The following describes two proteins that form a bound complex.

Sequence of the first protein:
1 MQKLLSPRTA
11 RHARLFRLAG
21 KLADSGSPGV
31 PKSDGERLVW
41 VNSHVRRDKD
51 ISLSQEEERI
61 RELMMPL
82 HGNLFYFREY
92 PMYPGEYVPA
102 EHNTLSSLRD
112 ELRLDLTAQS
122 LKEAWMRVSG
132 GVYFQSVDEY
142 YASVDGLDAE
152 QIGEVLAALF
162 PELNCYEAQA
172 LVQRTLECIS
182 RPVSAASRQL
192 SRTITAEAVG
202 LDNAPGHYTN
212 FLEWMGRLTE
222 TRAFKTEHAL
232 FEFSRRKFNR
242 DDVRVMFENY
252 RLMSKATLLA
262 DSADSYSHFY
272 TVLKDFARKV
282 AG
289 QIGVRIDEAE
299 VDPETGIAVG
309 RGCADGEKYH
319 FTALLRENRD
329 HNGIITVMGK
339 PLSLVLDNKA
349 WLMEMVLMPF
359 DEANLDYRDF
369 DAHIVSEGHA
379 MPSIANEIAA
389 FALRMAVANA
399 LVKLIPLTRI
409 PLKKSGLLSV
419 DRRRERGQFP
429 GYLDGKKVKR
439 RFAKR

Sequence of the second protein:
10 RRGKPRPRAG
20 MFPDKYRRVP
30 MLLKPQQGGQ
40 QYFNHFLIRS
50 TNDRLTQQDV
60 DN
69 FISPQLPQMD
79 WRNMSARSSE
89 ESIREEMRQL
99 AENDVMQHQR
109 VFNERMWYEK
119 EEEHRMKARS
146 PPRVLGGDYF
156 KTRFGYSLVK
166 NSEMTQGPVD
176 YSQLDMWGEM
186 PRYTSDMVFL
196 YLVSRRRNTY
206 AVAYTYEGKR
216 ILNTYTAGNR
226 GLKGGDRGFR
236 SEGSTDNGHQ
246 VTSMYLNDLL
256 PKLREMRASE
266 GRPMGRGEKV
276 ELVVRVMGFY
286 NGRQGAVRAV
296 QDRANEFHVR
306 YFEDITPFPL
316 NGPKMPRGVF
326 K

Interface contacts:
Residue E90 in the first protein interacts with residue N111 in the second protein (closest heavy-atom distance 3.3 Å).
Residue V129 in the first protein interacts with residue F69 in the second protein (closest heavy-atom distance 3.7 Å).
Residue E90 in the first protein is in contact with residue R108 in the second protein (closest heavy-atom distance 3.6 Å).
Residue K412 in the first protein contacts residue L31 in the second protein (closest heavy-atom distance 3.9 Å).
Residue F161 in the first protein contacts residue Q73 in the second protein (closest heavy-atom distance 3.7 Å).
Residue F389 in the first protein interacts with residue L32 in the second protein (closest heavy-atom distance 3.8 Å).
Residue R421 in the first protein interacts with residue V28 in the second protein (closest heavy-atom distance 3.5 Å).
Residue E360 in the first protein interacts with residue Q39 in the second protein (closest heavy-atom distance 3.0 Å).
Residue K411 in the first protein is in contact with residue L31 in the second protein (closest heavy-atom distance 3.3 Å).
Residue M93 in the first protein interacts with residue R108 in the second protein (closest heavy-atom distance 3.8 Å).
Residue L160 in the first protein is in contact with residue L74 in the second protein (closest heavy-atom distance 3.8 Å).
Residue R89 in the first protein interacts with residue N111 in the second protein (closest heavy-atom distance 3.3 Å).
Residue K412 in the first protein is in contact with residue Q39 in the second protein (closest heavy-atom distance 3.8 Å).
Residue L106 in the first protein is in contact with residue F110 in the second protein (closest heavy-atom distance 3.9 Å).
Residue L106 in the first protein contacts residue Q107 in the second protein (closest heavy-atom distance 3.2 Å).
Residue M93 in the first protein interacts with residue Q105 in the second protein (closest heavy-atom distance 3.4 Å).
Residue S413 in the first protein interacts with residue Q39 in the second protein (closest heavy-atom distance 3.9 Å).
Residue V99 in the first protein interacts with residue Q105 in the second protein (closest heavy-atom distance 3.5 Å).
Residue S417 in the first protein contacts residue P29 in the second protein (closest heavy-atom distance 3.9 Å).
Residue T105 in the first protein is in contact with residue R108 in the second protein (closest heavy-atom distance 2.7 Å).
Residue F440 in the first protein contacts residue G12 in the second protein (closest heavy-atom distance 3.6 Å).
Residue E90 in the first protein is in contact with residue V109 in the second protein (closest heavy-atom distance 3.2 Å).
Residue D359 in the first protein interacts with residue Q40 in the second protein (closest heavy-atom distance 3.3 Å).
Residue M356 in the first protein interacts with residue Q35 in the second protein (closest heavy-atom distance 3.7 Å).
Residue E62 in the first protein interacts with residue R48 in the second protein (closest heavy-atom distance 2.3 Å).
Residue V418 in the first protein contacts residue P29 in the second protein (closest heavy-atom distance 3.4 Å).
Residue P92 in the first protein contacts residue R108 in the second protein (closest heavy-atom distance 3.6 Å).
Residue E97 in the first protein interacts with residue R108 in the second protein (closest heavy-atom distance 2.5 Å).
Residue R421 in the first protein contacts residue Y25 in the second protein (closest heavy-atom distance 4.0 Å).
Residue L115 in the first protein contacts residue M82 in the second protein (closest heavy-atom distance 3.5 Å).
Residue F440 in the first protein is in contact with residue R11 in the second protein (closest heavy-atom distance 3.5 Å).
Residue E360 in the first protein contacts residue Q40 in the second protein (closest heavy-atom distance 3.9 Å).
Residue E163 in the first protein contacts residue Q76 in the second protein (closest heavy-atom distance 3.4 Å).
Residue G414 in the first protein interacts with residue L32 in the second protein (closest heavy-atom distance 3.0 Å).
Residue Y87 in the first protein is in contact with residue R113 in the second protein (closest heavy-atom distance 3.0 Å).
Residue E90 in the first protein is in contact with residue Q107 in the second protein (closest heavy-atom distance 3.0 Å).
Residue R421 in the first protein is in contact with residue R27 in the second protein (closest heavy-atom distance 4.0 Å).
Residue G414 in the first protein interacts with residue Q35 in the second protein (closest heavy-atom distance 3.8 Å).
Residue L160 in the first protein contacts residue P72 in the second protein (closest heavy-atom distance 3.8 Å).
Residue F88 in the first protein interacts with residue N111 in the second protein (closest heavy-atom distance 3.1 Å).
Residue E102 in the first protein is in contact with residue L98 in the second protein (closest heavy-atom distance 3.3 Å).
Residue R420 in the first protein interacts with residue R27 in the second protein (closest heavy-atom distance 3.0 Å).
Residue K412 in the first protein interacts with residue Q36 in the second protein (closest heavy-atom distance 3.8 Å).
Residue P162 in the first protein is in contact with residue L74 in the second protein (closest heavy-atom distance 3.7 Å).
Residue S413 in the first protein contacts residue Q35 in the second protein (closest heavy-atom distance 3.9 Å).
Residue E360 in the first protein interacts with residue G37 in the second protein (closest heavy-atom distance 3.8 Å).
Residue Y91 in the first protein interacts with residue R108 in the second protein (closest heavy-atom distance 2.7 Å).
Residue P409 in the first protein contacts residue Q39 in the second protein (closest heavy-atom distance 4.0 Å).
Residue D419 in the first protein interacts with residue P29 in the second protein (closest heavy-atom distance 3.6 Å).
Residue F88 in the first protein is in contact with residue R113 in the second protein (closest heavy-atom distance 3.3 Å).
Residue E360 in the first protein is in contact with residue G38 in the second protein (closest heavy-atom distance 3.2 Å).
Residue R392 in the first protein interacts with residue Q35 in the second protein (closest heavy-atom distance 3.0 Å).
Residue S417 in the first protein contacts residue L32 in the second protein (closest heavy-atom distance 3.3 Å).
Residue R89 in the first protein contacts residue E117 in the second protein (closest heavy-atom distance 2.3 Å).
Residue L115 in the first protein contacts residue R85 in the second protein (closest heavy-atom distance 3.4 Å).
Residue N362 in the first protein is in contact with residue Q40 in the second protein (closest heavy-atom distance 3.8 Å).
Residue E90 in the first protein interacts with residue M114 in the second protein (closest heavy-atom distance 3.4 Å).
Residue Y87 in the first protein is in contact with residue E112 in the second protein (closest heavy-atom distance 3.1 Å).
Residue M93 in the first protein contacts residue H106 in the second protein (closest heavy-atom distance 3.7 Å).
Residue R89 in the first protein interacts with residue M114 in the second protein (closest heavy-atom distance 3.5 Å).